Interface contacts:
Residue S45 in the first protein is in contact with residue D11 in the second protein (closest heavy-atom distance 4.8 Å).
Residue E14 in the first protein contacts residue D8 in the second protein (closest heavy-atom distance 4.5 Å).
Residue N173 in the first protein is in contact with residue L10 in the second protein (closest heavy-atom distance 3.8 Å).
Residue K120 in the first protein interacts with residue D11 in the second protein (closest heavy-atom distance 4.6 Å).
Residue I217 in the first protein contacts residue L10 in the second protein (closest heavy-atom distance 4.3 Å).
Residue P165 in the first protein interacts with residue L10 in the second protein (closest heavy-atom distance 3.6 Å).
Residue P165 in the first protein interacts with residue L6 in the second protein (closest heavy-atom distance 4.0 Å).
Residue L220 in the first protein contacts residue S14 in the second protein (closest heavy-atom distance 3.8 Å).
Residue R41 in the first protein interacts with residue L6 in the second protein (closest heavy-atom distance 3.6 Å).
Residue N173 in the first protein interacts with residue L12 in the second protein (closest heavy-atom distance 3.6 Å).
Residue Y128 in the first protein contacts residue D11 in the second protein (closest heavy-atom distance 2.5 Å).
Residue K120 in the first protein contacts residue L10 in the second protein (closest heavy-atom distance 2.8 Å).
Residue V176 in the first protein is in contact with residue A13 in the second protein (closest heavy-atom distance 3.8 Å).
Residue K49 in the first protein interacts with residue D8 in the second protein (closest heavy-atom distance 2.8 Å).
Residue I166 in the first protein is in contact with residue L10 in the second protein (closest heavy-atom distance 4.1 Å).
Residue F117 in the first protein contacts residue L10 in the second protein (closest heavy-atom distance 3.9 Å).
Residue D213 in the first protein interacts with residue L6 in the second protein (closest heavy-atom distance 4.3 Å).
Residue L220 in the first protein is in contact with residue L12 in the second protein (closest heavy-atom distance 3.9 Å).
Residue L172 in the first protein is in contact with residue A13 in the second protein (closest heavy-atom distance 3.9 Å).
Residue N42 in the first protein is in contact with residue A9 in the second protein (closest heavy-atom distance 3.6 Å).
Residue D124 in the first protein contacts residue D11 in the second protein (closest heavy-atom distance 4.3 Å).
Residue N173 in the first protein interacts with residue D11 in the second protein (closest heavy-atom distance 3.0 Å).
Residue N42 in the first protein is in contact with residue G5 in the second protein (closest heavy-atom distance 4.3 Å).
Residue D213 in the first protein interacts with residue L7 in the second protein (closest heavy-atom distance 3.8 Å).
Residue H164 in the first protein contacts residue L6 in the second protein (closest heavy-atom distance 4.9 Å).
Residue I166 in the first protein contacts residue L6 in the second protein (closest heavy-atom distance 4.2 Å).
Residue F117 in the first protein is in contact with residue A9 in the second protein (closest heavy-atom distance 3.7 Å).
Residue S45 in the first protein is in contact with residue A9 in the second protein (closest heavy-atom distance 2.6 Å).
Residue F117 in the first protein interacts with residue L6 in the second protein (closest heavy-atom distance 4.2 Å).
Residue V46 in the first protein contacts residue D8 in the second protein (closest heavy-atom distance 3.8 Å).
Residue Y125 in the first protein interacts with residue D11 in the second protein (closest heavy-atom distance 4.3 Å).
Residue N173 in the first protein contacts residue A13 in the second protein (closest heavy-atom distance 2.8 Å).
Residue L172 in the first protein interacts with residue S14 in the second protein (closest heavy-atom distance 4.4 Å).
Residue N42 in the first protein contacts residue L6 in the second protein (closest heavy-atom distance 3.9 Å).
Residue K49 in the first protein is in contact with residue L7 in the second protein (closest heavy-atom distance 4.8 Å).
Residue R127 in the first protein contacts residue D11 in the second protein (closest heavy-atom distance 4.8 Å).
Residue L172 in the first protein contacts residue L12 in the second protein (closest heavy-atom distance 3.8 Å).
Residue I217 in the first protein is in contact with residue L7 in the second protein (closest heavy-atom distance 3.3 Å).
Residue V46 in the first protein interacts with residue G5 in the second protein (closest heavy-atom distance 4.7 Å).
Residue K49 in the first protein interacts with residue L12 in the second protein (closest heavy-atom distance 4.7 Å).
Residue L216 in the first protein contacts residue L7 in the second protein (closest heavy-atom distance 3.5 Å).
Residue G169 in the first protein is in contact with residue L12 in the second protein (closest heavy-atom distance 3.7 Å).
Residue G169 in the first protein interacts with residue L10 in the second protein (closest heavy-atom distance 4.8 Å).
Residue K49 in the first protein is in contact with residue D11 in the second protein (closest heavy-atom distance 3.6 Å).
Residue R127 in the first protein is in contact with residue A13 in the second protein (closest heavy-atom distance 4.0 Å).
Residue V46 in the first protein interacts with residue A9 in the second protein (closest heavy-atom distance 3.8 Å).
Residue S45 in the first protein contacts residue L10 in the second protein (closest heavy-atom distance 4.8 Å).
Residue D124 in the first protein is in contact with residue L10 in the second protein (closest heavy-atom distance 4.4 Å).
Residue I217 in the first protein is in contact with residue L12 in the second protein (closest heavy-atom distance 4.0 Å).
Residue N224 in the first protein contacts residue A13 in the second protein (closest heavy-atom distance 4.8 Å).

Sequence of the first protein:
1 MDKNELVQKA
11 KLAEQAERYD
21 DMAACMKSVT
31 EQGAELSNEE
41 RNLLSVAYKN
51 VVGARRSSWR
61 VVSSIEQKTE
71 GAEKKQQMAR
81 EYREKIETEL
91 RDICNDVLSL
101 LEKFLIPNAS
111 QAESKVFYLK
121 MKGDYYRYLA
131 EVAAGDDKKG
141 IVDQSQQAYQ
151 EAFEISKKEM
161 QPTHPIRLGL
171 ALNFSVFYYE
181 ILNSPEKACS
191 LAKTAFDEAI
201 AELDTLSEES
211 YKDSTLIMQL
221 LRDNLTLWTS

Sequence of the second protein:
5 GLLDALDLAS

This data describes a binding interaction between two proteins.